Sequence of chain A:
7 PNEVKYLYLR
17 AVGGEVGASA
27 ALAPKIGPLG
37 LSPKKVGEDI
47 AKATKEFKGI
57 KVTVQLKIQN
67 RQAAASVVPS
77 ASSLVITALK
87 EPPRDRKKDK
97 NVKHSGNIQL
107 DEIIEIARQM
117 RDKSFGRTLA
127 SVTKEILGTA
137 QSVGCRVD

Residue-level contacts at the interface:
Residue R42 in chain B contacts residue F121 in chain A (closest heavy-atom distance 4.3 Å).
Residue K43 in chain B is in contact with residue F121 in chain A (closest heavy-atom distance 2.3 Å).
Residue K43 in chain B interacts with residue S120 in chain A (closest heavy-atom distance 4.8 Å).
Residue R46 in chain B interacts with residue F121 in chain A (closest heavy-atom distance 2.2 Å).
Residue H39 in chain B is in contact with residue F121 in chain A (closest heavy-atom distance 4.8 Å).
Residue K43 in chain B contacts residue K119 in chain A (closest heavy-atom distance 4.8 Å).

Sequence of chain B:
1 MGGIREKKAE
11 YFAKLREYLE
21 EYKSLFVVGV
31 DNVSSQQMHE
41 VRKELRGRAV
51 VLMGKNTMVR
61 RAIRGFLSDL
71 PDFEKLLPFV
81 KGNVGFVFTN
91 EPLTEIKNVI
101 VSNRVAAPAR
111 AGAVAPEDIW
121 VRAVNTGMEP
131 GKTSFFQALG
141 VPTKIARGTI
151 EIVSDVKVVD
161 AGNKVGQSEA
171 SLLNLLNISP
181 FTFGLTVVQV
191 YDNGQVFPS

These two protein chains interact to form a complex.